Sequence of chain B:
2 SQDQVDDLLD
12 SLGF

These two protein chains interact to form a complex.

Sequence of chain A:
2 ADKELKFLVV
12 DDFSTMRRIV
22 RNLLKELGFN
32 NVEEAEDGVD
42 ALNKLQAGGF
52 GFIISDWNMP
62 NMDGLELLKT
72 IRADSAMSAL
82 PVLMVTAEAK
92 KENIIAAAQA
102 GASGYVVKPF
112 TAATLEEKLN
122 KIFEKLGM

Contacts between the two chains:
Residue G105 in chain A is in contact with residue F15 in chain B (closest heavy-atom distance 3.8 Å).
Residue S104 in chain A interacts with residue G14 in chain B (closest heavy-atom distance 4.8 Å).
Residue I95 in chain A contacts residue L13 in chain B (closest heavy-atom distance 3.5 Å).
Residue K91 in chain A interacts with residue V6 in chain B (closest heavy-atom distance 4.8 Å).
Residue I95 in chain A is in contact with residue V6 in chain B (closest heavy-atom distance 3.8 Å).
Residue K119 in chain A is in contact with residue F15 in chain B (closest heavy-atom distance 2.8 Å).
Residue K122 in chain A is in contact with residue G14 in chain B (closest heavy-atom distance 4.1 Å).
Residue A99 in chain A contacts residue L13 in chain B (closest heavy-atom distance 3.5 Å).
Residue A98 in chain A is in contact with residue F15 in chain B (closest heavy-atom distance 4.4 Å).
Residue I95 in chain A is in contact with residue L9 in chain B (closest heavy-atom distance 3.8 Å).
Residue I95 in chain A interacts with residue L10 in chain B (closest heavy-atom distance 3.7 Å).
Residue Y106 in chain A contacts residue F15 in chain B (closest heavy-atom distance 3.5 Å).
Residue K126 in chain A contacts residue L13 in chain B (closest heavy-atom distance 4.6 Å).
Residue A103 in chain A interacts with residue F15 in chain B (closest heavy-atom distance 3.4 Å).
Residue I96 in chain A is in contact with residue L9 in chain B (closest heavy-atom distance 3.9 Å).
Residue Y106 in chain A contacts residue L10 in chain B (closest heavy-atom distance 3.8 Å).
Residue A90 in chain A is in contact with residue V6 in chain B (closest heavy-atom distance 4.1 Å).
Residue S104 in chain A interacts with residue F15 in chain B (closest heavy-atom distance 3.9 Å).
Residue K122 in chain A is in contact with residue F15 in chain B (closest heavy-atom distance 3.8 Å).
Residue A99 in chain A is in contact with residue F15 in chain B (closest heavy-atom distance 4.2 Å).
Residue I95 in chain A contacts residue F15 in chain B (closest heavy-atom distance 4.2 Å).
Residue K92 in chain A contacts residue L9 in chain B (closest heavy-atom distance 4.0 Å).
Residue K92 in chain A interacts with residue V6 in chain B (closest heavy-atom distance 4.3 Å).